Sequence of chain B:
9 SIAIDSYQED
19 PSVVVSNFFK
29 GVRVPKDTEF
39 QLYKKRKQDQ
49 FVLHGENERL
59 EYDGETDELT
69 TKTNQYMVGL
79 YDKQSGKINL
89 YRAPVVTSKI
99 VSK

Residue-level contacts at the interface:
Residue S14 in chain A is in contact with residue L88 in chain B (closest heavy-atom distance 3.1 Å).
Residue Q48 in chain A interacts with residue K42 in chain B (closest heavy-atom distance 3.3 Å).
Residue D47 in chain A contacts residue K42 in chain B (closest heavy-atom distance 3.3 Å).
Residue Y15 in chain A contacts residue R90 in chain B (closest heavy-atom distance 2.8 Å).
Residue K43 in chain A contacts residue Q48 in chain B (closest heavy-atom distance 3.2 Å).
Residue F26 in chain A contacts residue S96 in chain B (closest heavy-atom distance 3.3 Å).
Residue D13 in chain A contacts residue N87 in chain B (closest heavy-atom distance 3.2 Å).
Residue E37 in chain A contacts residue E54 in chain B (closest heavy-atom distance 2.8 Å).
Residue A91 in chain A contacts residue V21 in chain B (closest heavy-atom distance 3.4 Å).
Residue R90 in chain A is in contact with residue Q16 in chain B (closest heavy-atom distance 3.2 Å).
Residue S9 in chain A interacts with residue G84 in chain B (closest heavy-atom distance 3.4 Å).
Residue V50 in chain A interacts with residue Y41 in chain B (closest heavy-atom distance 2.8 Å).
Residue P92 in chain A is in contact with residue V21 in chain B (closest heavy-atom distance 3.2 Å).
Residue V94 in chain A contacts residue S24 in chain B (closest heavy-atom distance 3.3 Å).
Residue G84 in chain A contacts residue A11 in chain B (closest heavy-atom distance 3.2 Å).
Residue Q39 in chain A contacts residue L51 in chain B (closest heavy-atom distance 3.5 Å).
Residue V94 in chain A contacts residue N25 in chain B (closest heavy-atom distance 3.0 Å).
Residue I10 in chain A interacts with residue Y79 in chain B (closest heavy-atom distance 3.5 Å).
Residue Y60 in chain A is in contact with residue T36 in chain B (closest heavy-atom distance 3.3 Å).
Residue Q39 in chain A interacts with residue H52 in chain B (closest heavy-atom distance 3.0 Å).
Residue Q16 in chain A contacts residue R90 in chain B (closest heavy-atom distance 3.0 Å).
Residue T36 in chain A interacts with residue E54 in chain B (closest heavy-atom distance 3.5 Å).
Residue F49 in chain A contacts residue Y41 in chain B (closest heavy-atom distance 3.4 Å).
Residue V93 in chain A is in contact with residue V23 in chain B (closest heavy-atom distance 3.4 Å).
Residue N25 in chain A contacts residue T95 in chain B (closest heavy-atom distance 3.4 Å).
Residue V21 in chain A contacts residue P92 in chain B (closest heavy-atom distance 3.4 Å).
Residue I86 in chain A contacts residue A11 in chain B (closest heavy-atom distance 3.4 Å).
Residue F38 in chain A is in contact with residue H52 in chain B (closest heavy-atom distance 3.4 Å).
Residue P92 in chain A contacts residue V23 in chain B (closest heavy-atom distance 3.1 Å).
Residue L40 in chain A is in contact with residue V50 in chain B (closest heavy-atom distance 3.4 Å).
Residue S96 in chain A is in contact with residue N25 in chain B (closest heavy-atom distance 3.4 Å).
Residue Y79 in chain A interacts with residue I10 in chain B (closest heavy-atom distance 3.4 Å).
Residue S96 in chain A interacts with residue F26 in chain B (closest heavy-atom distance 3.2 Å).
Residue N25 in chain A is in contact with residue S96 in chain B (closest heavy-atom distance 3.0 Å).
Residue S24 in chain A is in contact with residue V94 in chain B (closest heavy-atom distance 3.3 Å).
Residue V21 in chain A interacts with residue A91 in chain B (closest heavy-atom distance 3.3 Å).
Residue E54 in chain A contacts residue E37 in chain B (closest heavy-atom distance 2.7 Å).
Residue H52 in chain A contacts residue F38 in chain B (closest heavy-atom distance 3.4 Å).
Residue I86 in chain A interacts with residue D13 in chain B (closest heavy-atom distance 3.3 Å).
Residue L88 in chain A is in contact with residue S14 in chain B (closest heavy-atom distance 3.2 Å).
Residue Q48 in chain A contacts residue K43 in chain B (closest heavy-atom distance 2.7 Å).
Residue L51 in chain A contacts residue Q39 in chain B (closest heavy-atom distance 3.3 Å).
Residue G84 in chain A is in contact with residue S9 in chain B (closest heavy-atom distance 3.1 Å).
Residue F27 in chain A contacts residue I98 in chain B (closest heavy-atom distance 3.2 Å).
Residue V23 in chain A interacts with residue P92 in chain B (closest heavy-atom distance 3.3 Å).
Residue S24 in chain A is in contact with residue S96 in chain B (closest heavy-atom distance 3.2 Å).
Residue S96 in chain A interacts with residue S24 in chain B (closest heavy-atom distance 3.3 Å).
Residue Y41 in chain A is in contact with residue V50 in chain B (closest heavy-atom distance 3.0 Å).
Residue D13 in chain A interacts with residue I86 in chain B (closest heavy-atom distance 3.3 Å).
Residue V50 in chain A contacts residue L40 in chain B (closest heavy-atom distance 3.4 Å).
Residue V94 in chain A interacts with residue V23 in chain B (closest heavy-atom distance 2.9 Å).
Residue I10 in chain A interacts with residue G84 in chain B (closest heavy-atom distance 3.2 Å).
Residue K85 in chain A contacts residue A11 in chain B (closest heavy-atom distance 3.2 Å).
Residue N25 in chain A interacts with residue V94 in chain B (closest heavy-atom distance 2.8 Å).
Residue V23 in chain A is in contact with residue V76 in chain B (closest heavy-atom distance 3.5 Å).
Residue N87 in chain A interacts with residue D13 in chain B (closest heavy-atom distance 3.3 Å).
Residue L88 in chain A is in contact with residue Q16 in chain B (closest heavy-atom distance 3.4 Å).
Residue H52 in chain A is in contact with residue Q39 in chain B (closest heavy-atom distance 2.8 Å).
Residue N55 in chain A is in contact with residue D35 in chain B (closest heavy-atom distance 3.5 Å).
Residue V23 in chain A interacts with residue V94 in chain B (closest heavy-atom distance 3.0 Å).

The following describes two proteins that form a bound complex.

Sequence of chain A:
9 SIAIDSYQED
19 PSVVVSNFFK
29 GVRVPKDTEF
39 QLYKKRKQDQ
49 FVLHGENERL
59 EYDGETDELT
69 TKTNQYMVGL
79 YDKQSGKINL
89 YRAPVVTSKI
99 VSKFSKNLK